Sequence of protein 2:
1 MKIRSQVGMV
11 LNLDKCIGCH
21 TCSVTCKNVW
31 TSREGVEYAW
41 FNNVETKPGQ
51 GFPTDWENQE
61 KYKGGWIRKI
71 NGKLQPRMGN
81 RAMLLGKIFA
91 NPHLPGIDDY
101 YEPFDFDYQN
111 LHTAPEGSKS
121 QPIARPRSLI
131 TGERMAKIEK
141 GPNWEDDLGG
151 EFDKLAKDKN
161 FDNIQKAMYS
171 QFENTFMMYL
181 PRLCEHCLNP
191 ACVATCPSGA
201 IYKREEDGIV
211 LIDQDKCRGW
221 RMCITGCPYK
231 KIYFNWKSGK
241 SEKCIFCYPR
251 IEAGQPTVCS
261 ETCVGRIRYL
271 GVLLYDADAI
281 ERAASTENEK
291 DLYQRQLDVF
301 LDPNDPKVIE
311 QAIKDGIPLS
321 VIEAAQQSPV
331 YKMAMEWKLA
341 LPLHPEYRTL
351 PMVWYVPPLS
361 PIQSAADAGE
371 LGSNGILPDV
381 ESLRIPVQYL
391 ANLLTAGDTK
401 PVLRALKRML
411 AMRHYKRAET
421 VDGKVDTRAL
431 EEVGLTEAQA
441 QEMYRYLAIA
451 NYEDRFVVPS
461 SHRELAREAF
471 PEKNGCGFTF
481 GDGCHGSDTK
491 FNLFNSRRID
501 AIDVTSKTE

Interface contacts:
Residue L85 in protein 2 interacts with residue Y213 in protein 1 (closest heavy-atom distance 3.3 Å).
Residue F89 in protein 2 is in contact with residue H56 in protein 1 (closest heavy-atom distance 3.3 Å).
Residue L493 in protein 2 contacts residue L26 in protein 1 (closest heavy-atom distance 3.5 Å).
Residue R81 in protein 2 interacts with residue L214 in protein 1 (closest heavy-atom distance 3.4 Å).
Residue P190 in protein 2 interacts with residue Q219 in protein 1 (closest heavy-atom distance 3.0 Å).
Residue S238 in protein 2 interacts with residue R36 in protein 1 (closest heavy-atom distance 3.3 Å).
Residue R218 in protein 2 contacts residue S208 in protein 1 (closest heavy-atom distance 3.3 Å).
Residue R218 in protein 2 interacts with residue W35 in protein 1 (closest heavy-atom distance 3.2 Å).
Residue A194 in protein 2 is in contact with residue Y213 in protein 1 (closest heavy-atom distance 2.6 Å).
Residue R221 in protein 2 is in contact with residue Q41 in protein 1 (closest heavy-atom distance 3.0 Å).
Residue N189 in protein 2 interacts with residue Q219 in protein 1 (closest heavy-atom distance 3.0 Å).
Residue D215 in protein 2 contacts residue Q32 in protein 1 (closest heavy-atom distance 3.1 Å).
Residue E102 in protein 2 contacts residue R117 in protein 1 (closest heavy-atom distance 3.1 Å).
Residue V193 in protein 2 is in contact with residue L220 in protein 1 (closest heavy-atom distance 3.5 Å).
Residue R218 in protein 2 is in contact with residue R36 in protein 1 (closest heavy-atom distance 3.4 Å).
Residue E205 in protein 2 contacts residue A223 in protein 1 (closest heavy-atom distance 2.9 Å).
Residue R467 in protein 2 contacts residue H225 in protein 1 (closest heavy-atom distance 3.0 Å).
Residue R81 in protein 2 is in contact with residue Y213 in protein 1 (closest heavy-atom distance 3.1 Å).
Residue K240 in protein 2 interacts with residue Q32 in protein 1 (closest heavy-atom distance 2.8 Å).
Residue N91 in protein 2 interacts with residue Q41 in protein 1 (closest heavy-atom distance 2.7 Å).
Residue Y202 in protein 2 contacts residue R222 in protein 1 (closest heavy-atom distance 3.2 Å).
Residue E206 in protein 2 interacts with residue R224 in protein 1 (closest heavy-atom distance 3.4 Å).
Residue W236 in protein 2 contacts residue T121 in protein 1 (closest heavy-atom distance 3.5 Å).
Residue L85 in protein 2 is in contact with residue L214 in protein 1 (closest heavy-atom distance 3.3 Å).
Residue R81 in protein 2 is in contact with residue R216 in protein 1 (closest heavy-atom distance 2.9 Å).
Residue P76 in protein 2 contacts residue Y218 in protein 1 (closest heavy-atom distance 3.3 Å).
Residue S238 in protein 2 is in contact with residue Y33 in protein 1 (closest heavy-atom distance 3.2 Å).
Residue I97 in protein 2 interacts with residue R117 in protein 1 (closest heavy-atom distance 3.4 Å).
Residue G96 in protein 2 is in contact with residue R45 in protein 1 (closest heavy-atom distance 3.4 Å).
Residue W220 in protein 2 is in contact with residue S208 in protein 1 (closest heavy-atom distance 3.3 Å).
Residue I97 in protein 2 interacts with residue M42 in protein 1 (closest heavy-atom distance 2.9 Å).
Residue Q214 in protein 2 interacts with residue Y33 in protein 1 (closest heavy-atom distance 3.5 Å).
Residue R218 in protein 2 contacts residue Q32 in protein 1 (closest heavy-atom distance 2.9 Å).
Residue P318 in protein 2 is in contact with residue R224 in protein 1 (closest heavy-atom distance 3.5 Å).
Residue L94 in protein 2 contacts residue R45 in protein 1 (closest heavy-atom distance 3.2 Å).
Residue Y38 in protein 2 contacts residue M42 in protein 1 (closest heavy-atom distance 3.4 Å).
Residue D213 in protein 2 interacts with residue R222 in protein 1 (closest heavy-atom distance 2.9 Å).
Residue R81 in protein 2 contacts residue Y218 in protein 1 (closest heavy-atom distance 3.3 Å).
Residue F234 in protein 2 contacts residue S39 in protein 1 (closest heavy-atom distance 3.4 Å).
Residue I130 in protein 2 is in contact with residue T121 in protein 1 (closest heavy-atom distance 3.4 Å).
Residue K203 in protein 2 contacts residue R222 in protein 1 (closest heavy-atom distance 3.0 Å).
Residue K203 in protein 2 contacts residue L220 in protein 1 (closest heavy-atom distance 3.1 Å).
Residue K216 in protein 2 contacts residue Y28 in protein 1 (closest heavy-atom distance 3.0 Å).
Residue K240 in protein 2 is in contact with residue Y33 in protein 1 (closest heavy-atom distance 3.4 Å).
Residue R218 in protein 2 interacts with residue A37 in protein 1 (closest heavy-atom distance 2.8 Å).
Residue S461 in protein 2 is in contact with residue R224 in protein 1 (closest heavy-atom distance 2.8 Å).
Residue H462 in protein 2 interacts with residue R224 in protein 1 (closest heavy-atom distance 3.1 Å).
Residue E205 in protein 2 interacts with residue R222 in protein 1 (closest heavy-atom distance 2.9 Å).
Residue D488 in protein 2 interacts with residue H225 in protein 1 (closest heavy-atom distance 2.8 Å).
Residue K203 in protein 2 is in contact with residue V221 in protein 1 (closest heavy-atom distance 3.2 Å).
Residue C196 in protein 2 is in contact with residue R216 in protein 1 (closest heavy-atom distance 2.9 Å).
Residue G96 in protein 2 interacts with residue M42 in protein 1 (closest heavy-atom distance 3.5 Å).
Residue F494 in protein 2 is in contact with residue Y30 in protein 1 (closest heavy-atom distance 3.1 Å).
Residue V193 in protein 2 contacts residue R216 in protein 1 (closest heavy-atom distance 2.9 Å).
Residue P197 in protein 2 interacts with residue Y213 in protein 1 (closest heavy-atom distance 3.5 Å).
Residue D98 in protein 2 interacts with residue R117 in protein 1 (closest heavy-atom distance 3.1 Å).
Residue G199 in protein 2 interacts with residue R216 in protein 1 (closest heavy-atom distance 3.4 Å).
Residue F89 in protein 2 interacts with residue L60 in protein 1 (closest heavy-atom distance 3.5 Å).
Residue F89 in protein 2 contacts residue S52 in protein 1 (closest heavy-atom distance 2.6 Å).
Residue D99 in protein 2 is in contact with residue R45 in protein 1 (closest heavy-atom distance 3.1 Å).

These two protein chains interact to form a complex.

Sequence of protein 1:
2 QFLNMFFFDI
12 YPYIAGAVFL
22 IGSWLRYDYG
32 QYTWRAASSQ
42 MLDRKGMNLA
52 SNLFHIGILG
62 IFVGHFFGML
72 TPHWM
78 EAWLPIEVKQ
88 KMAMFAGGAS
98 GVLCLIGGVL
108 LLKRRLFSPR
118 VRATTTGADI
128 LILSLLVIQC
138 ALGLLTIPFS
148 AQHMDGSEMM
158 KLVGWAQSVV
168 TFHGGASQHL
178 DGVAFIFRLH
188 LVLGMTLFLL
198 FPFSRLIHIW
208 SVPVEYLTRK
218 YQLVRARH